Sequence of chain A:
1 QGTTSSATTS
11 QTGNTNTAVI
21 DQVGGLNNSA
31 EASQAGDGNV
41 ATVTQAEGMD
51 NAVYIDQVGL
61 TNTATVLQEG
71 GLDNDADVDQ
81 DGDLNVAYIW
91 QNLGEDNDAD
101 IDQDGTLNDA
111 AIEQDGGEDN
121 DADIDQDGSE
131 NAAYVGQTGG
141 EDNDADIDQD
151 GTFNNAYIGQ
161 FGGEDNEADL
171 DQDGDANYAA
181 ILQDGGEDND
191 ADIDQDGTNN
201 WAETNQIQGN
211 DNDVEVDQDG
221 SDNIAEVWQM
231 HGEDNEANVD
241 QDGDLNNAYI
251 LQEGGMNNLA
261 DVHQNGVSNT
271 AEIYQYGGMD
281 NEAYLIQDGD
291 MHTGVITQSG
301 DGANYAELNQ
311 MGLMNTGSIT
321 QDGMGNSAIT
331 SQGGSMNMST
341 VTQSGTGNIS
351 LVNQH

Sequence of chain B:
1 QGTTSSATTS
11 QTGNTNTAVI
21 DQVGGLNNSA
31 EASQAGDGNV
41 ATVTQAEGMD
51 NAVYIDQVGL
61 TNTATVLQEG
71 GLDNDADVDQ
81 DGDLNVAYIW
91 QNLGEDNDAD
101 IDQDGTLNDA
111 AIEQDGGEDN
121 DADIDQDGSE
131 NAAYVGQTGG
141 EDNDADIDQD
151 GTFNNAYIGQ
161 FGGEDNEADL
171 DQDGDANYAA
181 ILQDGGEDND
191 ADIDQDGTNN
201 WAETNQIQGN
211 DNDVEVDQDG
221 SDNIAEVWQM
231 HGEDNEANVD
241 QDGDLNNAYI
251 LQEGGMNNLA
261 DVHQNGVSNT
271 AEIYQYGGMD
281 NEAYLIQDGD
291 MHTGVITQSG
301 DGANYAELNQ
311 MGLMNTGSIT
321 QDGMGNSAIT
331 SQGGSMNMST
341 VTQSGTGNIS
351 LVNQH

This data describes a binding interaction between two proteins.

Residue-level contacts at the interface:
Residue T342 in chain A is in contact with residue Q11 in chain B (closest heavy-atom distance 3.7 Å).
Residue G347 in chain A is in contact with residue T15 in chain B (closest heavy-atom distance 3.7 Å).
Residue N337 in chain A interacts with residue G2 in chain B (closest heavy-atom distance 3.3 Å).
Residue T340 in chain A interacts with residue A7 in chain B (closest heavy-atom distance 3.5 Å).
Residue N353 in chain A contacts residue I20 in chain B (closest heavy-atom distance 3.5 Å).
Residue N337 in chain A interacts with residue T3 in chain B (closest heavy-atom distance 3.6 Å).
Residue Q354 in chain A is in contact with residue A7 in chain B (closest heavy-atom distance 3.0 Å).
Residue I349 in chain A interacts with residue A18 in chain B (closest heavy-atom distance 2.9 Å).
Residue S344 in chain A contacts residue T12 in chain B (closest heavy-atom distance 2.8 Å).
Residue G334 in chain A contacts residue G2 in chain B (closest heavy-atom distance 4.3 Å).
Residue L351 in chain A is in contact with residue V19 in chain B (closest heavy-atom distance 4.0 Å).
Residue S344 in chain A contacts residue G13 in chain B (closest heavy-atom distance 3.6 Å).
Residue T346 in chain A is in contact with residue T15 in chain B (closest heavy-atom distance 3.1 Å).
Residue V352 in chain A contacts residue A7 in chain B (closest heavy-atom distance 3.6 Å).
Residue T342 in chain A interacts with residue T9 in chain B (closest heavy-atom distance 2.9 Å).
Residue N337 in chain A is in contact with residue T4 in chain B (closest heavy-atom distance 2.9 Å).
Residue Q343 in chain A contacts residue Q11 in chain B (closest heavy-atom distance 3.1 Å).
Residue G347 in chain A interacts with residue N16 in chain B (closest heavy-atom distance 3.2 Å).
Residue S339 in chain A is in contact with residue A7 in chain B (closest heavy-atom distance 4.2 Å).
Residue T346 in chain A contacts residue N14 in chain B (closest heavy-atom distance 2.3 Å).
Residue S350 in chain A contacts residue Q11 in chain B (closest heavy-atom distance 4.1 Å).
Residue N353 in chain A interacts with residue Q22 in chain B (closest heavy-atom distance 3.1 Å).
Residue Q354 in chain A contacts residue S5 in chain B (closest heavy-atom distance 3.0 Å).
Residue M338 in chain A is in contact with residue S5 in chain B (closest heavy-atom distance 3.3 Å).
Residue M336 in chain A contacts residue T4 in chain B (closest heavy-atom distance 3.4 Å).
Residue H355 in chain A contacts residue V23 in chain B (closest heavy-atom distance 3.9 Å).
Residue L351 in chain A is in contact with residue A18 in chain B (closest heavy-atom distance 3.4 Å).
Residue G333 in chain A contacts residue G2 in chain B (closest heavy-atom distance 3.4 Å).
Residue H355 in chain A is in contact with residue Q22 in chain B (closest heavy-atom distance 3.3 Å).
Residue T342 in chain A is in contact with residue S10 in chain B (closest heavy-atom distance 3.2 Å).
Residue T340 in chain A is in contact with residue T8 in chain B (closest heavy-atom distance 3.4 Å).
Residue V352 in chain A interacts with residue I20 in chain B (closest heavy-atom distance 3.8 Å).
Residue T340 in chain A is in contact with residue T9 in chain B (closest heavy-atom distance 4.0 Å).
Residue I349 in chain A interacts with residue N16 in chain B (closest heavy-atom distance 3.3 Å).
Residue Q354 in chain A is in contact with residue S6 in chain B (closest heavy-atom distance 3.5 Å).
Residue S350 in chain A is in contact with residue A18 in chain B (closest heavy-atom distance 3.5 Å).
Residue H355 in chain A is in contact with residue S5 in chain B (closest heavy-atom distance 3.7 Å).
Residue N348 in chain A contacts residue Q11 in chain B (closest heavy-atom distance 2.8 Å).
Residue V341 in chain A is in contact with residue T9 in chain B (closest heavy-atom distance 3.2 Å).
Residue G345 in chain A interacts with residue G13 in chain B (closest heavy-atom distance 3.8 Å).
Residue S335 in chain A contacts residue T3 in chain B (closest heavy-atom distance 3.3 Å).
Residue H355 in chain A is in contact with residue G2 in chain B (closest heavy-atom distance 2.7 Å).
Residue N348 in chain A is in contact with residue N16 in chain B (closest heavy-atom distance 3.6 Å).
Residue M338 in chain A interacts with residue A7 in chain B (closest heavy-atom distance 4.2 Å).
Residue H355 in chain A is in contact with residue G24 in chain B (closest heavy-atom distance 3.7 Å).
Residue N337 in chain A is in contact with residue S5 in chain B (closest heavy-atom distance 3.4 Å).
Residue S335 in chain A contacts residue T4 in chain B (closest heavy-atom distance 3.5 Å).
Residue I349 in chain A contacts residue Q11 in chain B (closest heavy-atom distance 3.0 Å).
Residue H355 in chain A interacts with residue Q1 in chain B (closest heavy-atom distance 3.1 Å).
Residue N348 in chain A contacts residue G13 in chain B (closest heavy-atom distance 3.8 Å).
Residue L351 in chain A contacts residue I20 in chain B (closest heavy-atom distance 2.8 Å).
Residue I349 in chain A is in contact with residue T17 in chain B (closest heavy-atom distance 4.0 Å).
Residue Q354 in chain A interacts with residue Q22 in chain B (closest heavy-atom distance 3.9 Å).
Residue G334 in chain A interacts with residue Q1 in chain B (closest heavy-atom distance 4.3 Å).
Residue T346 in chain A interacts with residue G13 in chain B (closest heavy-atom distance 2.8 Å).
Residue N353 in chain A is in contact with residue D21 in chain B (closest heavy-atom distance 3.6 Å).
Residue G333 in chain A interacts with residue Q1 in chain B (closest heavy-atom distance 3.7 Å).
Residue M338 in chain A contacts residue S6 in chain B (closest heavy-atom distance 3.5 Å).
Residue S344 in chain A is in contact with residue Q11 in chain B (closest heavy-atom distance 2.6 Å).
Residue S350 in chain A contacts residue T9 in chain B (closest heavy-atom distance 2.4 Å).